This data describes a binding interaction between two proteins.

Sequence of chain A:
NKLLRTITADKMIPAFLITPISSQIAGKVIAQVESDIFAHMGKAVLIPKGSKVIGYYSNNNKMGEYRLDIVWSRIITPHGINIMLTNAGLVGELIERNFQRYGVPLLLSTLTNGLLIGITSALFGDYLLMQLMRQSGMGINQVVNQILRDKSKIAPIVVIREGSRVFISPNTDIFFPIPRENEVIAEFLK

Sequence of chain B:
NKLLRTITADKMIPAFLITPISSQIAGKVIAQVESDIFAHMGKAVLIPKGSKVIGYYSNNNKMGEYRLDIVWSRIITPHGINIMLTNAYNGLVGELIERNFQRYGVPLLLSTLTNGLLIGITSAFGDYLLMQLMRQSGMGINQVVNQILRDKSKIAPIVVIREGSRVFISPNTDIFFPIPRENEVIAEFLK

Residue-level contacts at the interface:
Residue L204 in chain B contacts residue G99 in chain A (closest heavy-atom distance 3.6 Å).
Residue T154 in chain B interacts with residue G195 in chain A (closest heavy-atom distance 3.9 Å).
Residue K207 in chain B interacts with residue I163 in chain A (closest heavy-atom distance 3.6 Å).
Residue N201 in chain B contacts residue Y101 in chain A (closest heavy-atom distance 2.8 Å).
Residue I196 in chain B interacts with residue L159 in chain A (closest heavy-atom distance 3.8 Å).
Residue P212 in chain B is in contact with residue L204 in chain A (closest heavy-atom distance 3.6 Å).
Residue L204 in chain B interacts with residue P212 in chain A (closest heavy-atom distance 3.6 Å).
Residue N201 in chain B interacts with residue E100 in chain A (closest heavy-atom distance 3.2 Å).
Residue I105 in chain B contacts residue I196 in chain A (closest heavy-atom distance 3.9 Å).
Residue L155 in chain B is in contact with residue G193 in chain A (closest heavy-atom distance 3.0 Å).
Residue V199 in chain B interacts with residue L159 in chain A (closest heavy-atom distance 3.8 Å).
Residue T156 in chain B contacts residue V199 in chain A (closest heavy-atom distance 3.2 Å).
Residue I216 in chain B is in contact with residue I196 in chain A (closest heavy-atom distance 3.7 Å).
Residue N197 in chain B contacts residue R102 in chain A (closest heavy-atom distance 3.5 Å).
Residue L159 in chain B contacts residue L184 in chain A (closest heavy-atom distance 3.5 Å).
Residue I196 in chain B interacts with residue T156 in chain A (closest heavy-atom distance 3.9 Å).
Residue R102 in chain B interacts with residue N197 in chain A (closest heavy-atom distance 3.0 Å).
Residue Q187 in chain B is in contact with residue I161 in chain A (closest heavy-atom distance 3.5 Å).
Residue E100 in chain B is in contact with residue N201 in chain A (closest heavy-atom distance 3.7 Å).
Residue N197 in chain B is in contact with residue L103 in chain A (closest heavy-atom distance 2.6 Å).
Residue L184 in chain B contacts residue L159 in chain A (closest heavy-atom distance 3.9 Å).
Residue G158 in chain B interacts with residue L184 in chain A (closest heavy-atom distance 3.9 Å).
Residue T156 in chain B interacts with residue G193 in chain A (closest heavy-atom distance 3.3 Å).
Residue Q187 in chain B contacts residue L159 in chain A (closest heavy-atom distance 2.4 Å).
Residue Q187 in chain B contacts residue T156 in chain A (closest heavy-atom distance 3.0 Å).
Residue M194 in chain B is in contact with residue L155 in chain A (closest heavy-atom distance 3.3 Å).
Residue L155 in chain B interacts with residue M194 in chain A (closest heavy-atom distance 3.4 Å).
Residue Y101 in chain B contacts residue N197 in chain A (closest heavy-atom distance 3.5 Å).
Residue V200 in chain B contacts residue V214 in chain A (closest heavy-atom distance 3.9 Å).
Residue N157 in chain B is in contact with residue L188 in chain A (closest heavy-atom distance 4.0 Å).
Residue Y101 in chain B is in contact with residue V200 in chain A (closest heavy-atom distance 3.3 Å).
Residue L159 in chain B is in contact with residue I196 in chain A (closest heavy-atom distance 3.9 Å).
Residue F180 in chain B is in contact with residue I161 in chain A (closest heavy-atom distance 2.9 Å).
Residue T156 in chain B interacts with residue Q191 in chain A (closest heavy-atom distance 3.9 Å).
Residue G158 in chain B interacts with residue Q187 in chain A (closest heavy-atom distance 3.7 Å).
Residue M194 in chain B is in contact with residue T156 in chain A (closest heavy-atom distance 2.8 Å).
Residue I196 in chain B interacts with residue T154 in chain A (closest heavy-atom distance 3.1 Å).
Residue I196 in chain B interacts with residue I105 in chain A (closest heavy-atom distance 3.6 Å).
Residue Y101 in chain B contacts residue N201 in chain A (closest heavy-atom distance 2.9 Å).
Residue V200 in chain B interacts with residue Y101 in chain A (closest heavy-atom distance 3.5 Å).
Residue L103 in chain B interacts with residue N197 in chain A (closest heavy-atom distance 2.5 Å).
Residue G158 in chain B is in contact with residue L188 in chain A (closest heavy-atom distance 3.4 Å).
Residue V199 in chain B is in contact with residue T156 in chain A (closest heavy-atom distance 3.4 Å).
Residue I161 in chain B is in contact with residue Q187 in chain A (closest heavy-atom distance 3.5 Å).
Residue I196 in chain B contacts residue L155 in chain A (closest heavy-atom distance 3.8 Å).
Residue L159 in chain B contacts residue Q187 in chain A (closest heavy-atom distance 2.7 Å).
Residue I196 in chain B is in contact with residue L103 in chain A (closest heavy-atom distance 3.6 Å).
Residue T154 in chain B contacts residue I196 in chain A (closest heavy-atom distance 3.3 Å).
Residue R217 in chain B contacts residue F180 in chain A (closest heavy-atom distance 3.7 Å).
Residue Q187 in chain B interacts with residue G158 in chain A (closest heavy-atom distance 3.3 Å).
Residue S192 in chain B interacts with residue T156 in chain A (closest heavy-atom distance 2.7 Å).
Residue L184 in chain B interacts with residue G158 in chain A (closest heavy-atom distance 3.6 Å).
Residue F180 in chain B is in contact with residue R217 in chain A (closest heavy-atom distance 3.4 Å).
Residue T156 in chain B is in contact with residue M194 in chain A (closest heavy-atom distance 2.7 Å).
Residue L103 in chain B is in contact with residue I196 in chain A (closest heavy-atom distance 3.9 Å).
Residue I161 in chain B contacts residue V200 in chain A (closest heavy-atom distance 3.7 Å).
Residue T156 in chain B interacts with residue Q187 in chain A (closest heavy-atom distance 2.5 Å).
Residue F180 in chain B interacts with residue L160 in chain A (closest heavy-atom distance 3.6 Å).
Residue I203 in chain B is in contact with residue I163 in chain A (closest heavy-atom distance 3.8 Å).
Residue I163 in chain B is in contact with residue I203 in chain A (closest heavy-atom distance 3.8 Å).